Sequence of the first protein:
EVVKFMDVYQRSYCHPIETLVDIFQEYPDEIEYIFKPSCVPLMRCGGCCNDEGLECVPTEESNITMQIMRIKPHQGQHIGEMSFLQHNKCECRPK

The following describes two proteins that form a bound complex.

Interface contacts:
Residue S30 in the second protein is in contact with residue N50 in the first protein (closest heavy-atom distance 4.9 Å).
Residue Y95 in the second protein interacts with residue F5 in the first protein (closest heavy-atom distance 4.7 Å).
Residue Y94 in the second protein interacts with residue M6 in the first protein (closest heavy-atom distance 3.5 Å).
Residue Y93 in the second protein interacts with residue F5 in the first protein (closest heavy-atom distance 3.9 Å).
Residue Y94 in the second protein interacts with residue Q10 in the first protein (closest heavy-atom distance 4.2 Å).
Residue Y94 in the second protein is in contact with residue Y9 in the first protein (closest heavy-atom distance 3.7 Å).
Residue S31 in the second protein is in contact with residue D51 in the first protein (closest heavy-atom distance 4.3 Å).
Residue S28 in the second protein interacts with residue Y13 in the first protein (closest heavy-atom distance 3.4 Å).
Residue S30 in the second protein is in contact with residue D51 in the first protein (closest heavy-atom distance 4.0 Å).
Residue Y94 in the second protein interacts with residue F5 in the first protein (closest heavy-atom distance 4.3 Å).
Residue Y95 in the second protein interacts with residue M6 in the first protein (closest heavy-atom distance 4.4 Å).

Sequence of the second protein:
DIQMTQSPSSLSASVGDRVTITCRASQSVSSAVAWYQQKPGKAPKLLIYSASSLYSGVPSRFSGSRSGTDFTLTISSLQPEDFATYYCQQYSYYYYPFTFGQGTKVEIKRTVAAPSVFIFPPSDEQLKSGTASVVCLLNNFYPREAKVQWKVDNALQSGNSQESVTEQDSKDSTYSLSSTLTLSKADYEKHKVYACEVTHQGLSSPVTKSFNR